Sequence of chain A:
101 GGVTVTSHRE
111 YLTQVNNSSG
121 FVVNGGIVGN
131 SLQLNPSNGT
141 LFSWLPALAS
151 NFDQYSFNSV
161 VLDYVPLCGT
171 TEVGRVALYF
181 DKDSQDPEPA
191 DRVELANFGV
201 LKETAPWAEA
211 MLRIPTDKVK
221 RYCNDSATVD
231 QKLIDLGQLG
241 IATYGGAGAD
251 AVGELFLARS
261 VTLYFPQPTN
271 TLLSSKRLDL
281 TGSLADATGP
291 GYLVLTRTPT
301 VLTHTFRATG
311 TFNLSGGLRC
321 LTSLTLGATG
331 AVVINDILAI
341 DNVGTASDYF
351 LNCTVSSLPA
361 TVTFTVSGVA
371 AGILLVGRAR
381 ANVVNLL

These two protein chains interact to form a complex.

Sequence of chain B:
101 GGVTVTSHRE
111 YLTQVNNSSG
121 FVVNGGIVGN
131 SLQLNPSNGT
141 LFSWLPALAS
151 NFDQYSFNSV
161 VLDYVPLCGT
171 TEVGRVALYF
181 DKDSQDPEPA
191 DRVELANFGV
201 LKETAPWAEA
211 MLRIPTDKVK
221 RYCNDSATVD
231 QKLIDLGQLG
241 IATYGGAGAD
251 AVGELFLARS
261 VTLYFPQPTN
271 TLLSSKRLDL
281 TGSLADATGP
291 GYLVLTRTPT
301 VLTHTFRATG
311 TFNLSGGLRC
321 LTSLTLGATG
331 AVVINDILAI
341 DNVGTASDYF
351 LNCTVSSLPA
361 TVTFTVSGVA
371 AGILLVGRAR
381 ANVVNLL

Contacts between the two chains:
Residue V173 in chain B is in contact with residue L167 in chain A (closest heavy-atom distance 3.5 Å).
Residue E172 in chain B interacts with residue L167 in chain A (closest heavy-atom distance 4.3 Å).
Residue D191 in chain B is in contact with residue T354 in chain A (closest heavy-atom distance 4.2 Å).
Residue Y244 in chain B interacts with residue E254 in chain A (closest heavy-atom distance 1.5 Å).
Residue D191 in chain B interacts with residue T311 in chain A (closest heavy-atom distance 3.7 Å).
Residue R192 in chain B is in contact with residue Y111 in chain A (closest heavy-atom distance 3.4 Å).
Residue N197 in chain B is in contact with residue H108 in chain A (closest heavy-atom distance 2.3 Å).
Residue A196 in chain B is in contact with residue R109 in chain A (closest heavy-atom distance 2.6 Å).
Residue V193 in chain B contacts residue Y111 in chain A (closest heavy-atom distance 4.5 Å).
Residue T170 in chain B contacts residue T171 in chain A (closest heavy-atom distance 4.5 Å).
Residue R175 in chain B interacts with residue P166 in chain A (closest heavy-atom distance 3.4 Å).
Residue E194 in chain B contacts residue T311 in chain A (closest heavy-atom distance 4.1 Å).
Residue T171 in chain B contacts residue T170 in chain A (closest heavy-atom distance 4.5 Å).
Residue A196 in chain B is in contact with residue Y111 in chain A (closest heavy-atom distance 2.9 Å).
Residue A205 in chain B is in contact with residue L167 in chain A (closest heavy-atom distance 4.6 Å).
Residue F198 in chain B interacts with residue H108 in chain A (closest heavy-atom distance 4.4 Å).
Residue R192 in chain B interacts with residue Q114 in chain A (closest heavy-atom distance 3.0 Å).
Residue L201 in chain B contacts residue R109 in chain A (closest heavy-atom distance 3.1 Å).
Residue A205 in chain B interacts with residue V165 in chain A (closest heavy-atom distance 4.0 Å).
Residue L195 in chain B is in contact with residue R109 in chain A (closest heavy-atom distance 4.5 Å).
Residue R175 in chain B is in contact with residue F256 in chain A (closest heavy-atom distance 3.2 Å).
Residue R175 in chain B contacts residue V165 in chain A (closest heavy-atom distance 2.5 Å).
Residue T170 in chain B is in contact with residue G169 in chain A (closest heavy-atom distance 3.4 Å).
Residue N197 in chain B is in contact with residue Y111 in chain A (closest heavy-atom distance 3.9 Å).
Residue W207 in chain B is in contact with residue T170 in chain A (closest heavy-atom distance 3.5 Å).
Residue N197 in chain B is in contact with residue S143 in chain A (closest heavy-atom distance 4.3 Å).
Residue R175 in chain B is in contact with residue E254 in chain A (closest heavy-atom distance 3.7 Å).
Residue E172 in chain B contacts residue G169 in chain A (closest heavy-atom distance 4.1 Å).
Residue F198 in chain B interacts with residue R109 in chain A (closest heavy-atom distance 2.8 Å).
Residue N197 in chain B contacts residue W144 in chain A (closest heavy-atom distance 3.0 Å).
Residue T171 in chain B contacts residue G169 in chain A (closest heavy-atom distance 4.3 Å).
Residue E203 in chain B contacts residue V165 in chain A (closest heavy-atom distance 2.6 Å).
Residue T171 in chain B interacts with residue T171 in chain A (closest heavy-atom distance 3.6 Å).
Residue E203 in chain B is in contact with residue F256 in chain A (closest heavy-atom distance 2.2 Å).
Residue E194 in chain B interacts with residue R380 in chain A (closest heavy-atom distance 2.1 Å).
Residue D191 in chain B contacts residue G310 in chain A (closest heavy-atom distance 4.0 Å).
Residue N197 in chain B interacts with residue R109 in chain A (closest heavy-atom distance 4.0 Å).
Residue W207 in chain B contacts residue W207 in chain A (closest heavy-atom distance 3.3 Å).
Residue V193 in chain B is in contact with residue G310 in chain A (closest heavy-atom distance 3.9 Å).
Residue R192 in chain B contacts residue E254 in chain A (closest heavy-atom distance 3.2 Å).
Residue R175 in chain B is in contact with residue L167 in chain A (closest heavy-atom distance 3.7 Å).
Residue G174 in chain B contacts residue P166 in chain A (closest heavy-atom distance 4.6 Å).
Residue P206 in chain B contacts residue L167 in chain A (closest heavy-atom distance 4.3 Å).
Residue W207 in chain B interacts with residue L167 in chain A (closest heavy-atom distance 4.4 Å).
Residue V193 in chain B is in contact with residue T309 in chain A (closest heavy-atom distance 3.2 Å).
Residue G174 in chain B contacts residue L167 in chain A (closest heavy-atom distance 2.9 Å).
Residue V193 in chain B is in contact with residue S143 in chain A (closest heavy-atom distance 3.7 Å).
Residue T204 in chain B interacts with residue V165 in chain A (closest heavy-atom distance 3.7 Å).
Residue N197 in chain B is in contact with residue E110 in chain A (closest heavy-atom distance 3.7 Å).
Residue Y244 in chain B interacts with residue Y111 in chain A (closest heavy-atom distance 4.4 Å).
Residue W207 in chain B interacts with residue P166 in chain A (closest heavy-atom distance 4.1 Å).
Residue T170 in chain B is in contact with residue T170 in chain A (closest heavy-atom distance 2.3 Å).
Residue E203 in chain B is in contact with residue E254 in chain A (closest heavy-atom distance 4.3 Å).
Residue W207 in chain B contacts residue C168 in chain A (closest heavy-atom distance 2.5 Å).
Residue V193 in chain B interacts with residue R378 in chain A (closest heavy-atom distance 4.5 Å).
Residue W207 in chain B is in contact with residue G169 in chain A (closest heavy-atom distance 4.0 Å).
Residue A196 in chain B interacts with residue F256 in chain A (closest heavy-atom distance 3.2 Å).
Residue A205 in chain B contacts residue P166 in chain A (closest heavy-atom distance 2.7 Å).
Residue R192 in chain B is in contact with residue S356 in chain A (closest heavy-atom distance 3.3 Å).
Residue E172 in chain B is in contact with residue C168 in chain A (closest heavy-atom distance 4.2 Å).